Sequence of chain A:
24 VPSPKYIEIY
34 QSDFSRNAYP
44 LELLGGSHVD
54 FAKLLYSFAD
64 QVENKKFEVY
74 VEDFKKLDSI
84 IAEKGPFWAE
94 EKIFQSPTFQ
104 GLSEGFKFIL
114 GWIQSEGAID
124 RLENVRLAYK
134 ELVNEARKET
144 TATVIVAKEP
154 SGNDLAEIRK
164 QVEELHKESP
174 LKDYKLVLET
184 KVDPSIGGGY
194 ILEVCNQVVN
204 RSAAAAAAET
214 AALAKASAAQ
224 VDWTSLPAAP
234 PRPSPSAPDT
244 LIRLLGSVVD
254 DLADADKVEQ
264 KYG

This data describes a binding interaction between two proteins.

Sequence of chain B:
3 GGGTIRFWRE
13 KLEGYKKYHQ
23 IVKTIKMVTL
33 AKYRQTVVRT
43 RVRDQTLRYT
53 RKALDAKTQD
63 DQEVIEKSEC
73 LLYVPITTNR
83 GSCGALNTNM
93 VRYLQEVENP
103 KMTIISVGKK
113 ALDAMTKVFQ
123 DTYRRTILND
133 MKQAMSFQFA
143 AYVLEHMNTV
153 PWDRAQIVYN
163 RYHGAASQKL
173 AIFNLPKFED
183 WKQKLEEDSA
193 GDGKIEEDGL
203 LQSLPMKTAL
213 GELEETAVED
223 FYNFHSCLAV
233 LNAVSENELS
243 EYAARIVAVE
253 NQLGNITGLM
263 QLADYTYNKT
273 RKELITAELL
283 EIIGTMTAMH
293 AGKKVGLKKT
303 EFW

Residue-level contacts at the interface:
Residue W305 in chain B is in contact with residue F97 in chain A (closest heavy-atom distance 4.5 Å).
Residue W305 in chain B is in contact with residue F111 in chain A (closest heavy-atom distance 3.5 Å).
Residue T302 in chain B is in contact with residue Y33 in chain A (closest heavy-atom distance 2.6 Å).
Residue T302 in chain B contacts residue W115 in chain A (closest heavy-atom distance 4.5 Å).
Residue W305 in chain B contacts residue P25 in chain A (closest heavy-atom distance 3.7 Å).
Residue F304 in chain B contacts residue F111 in chain A (closest heavy-atom distance 3.1 Å).
Residue W305 in chain B is in contact with residue Y33 in chain A (closest heavy-atom distance 4.6 Å).
Residue K300 in chain B interacts with residue Y33 in chain A (closest heavy-atom distance 3.8 Å).
Residue F304 in chain B is in contact with residue F97 in chain A (closest heavy-atom distance 4.3 Å).
Residue K301 in chain B is in contact with residue D36 in chain A (closest heavy-atom distance 3.9 Å).
Residue L299 in chain B contacts residue W115 in chain A (closest heavy-atom distance 4.7 Å).
Residue L299 in chain B contacts residue D53 in chain A (closest heavy-atom distance 4.1 Å).
Residue K301 in chain B interacts with residue Y33 in chain A (closest heavy-atom distance 2.9 Å).
Residue K300 in chain B interacts with residue W115 in chain A (closest heavy-atom distance 3.3 Å).
Residue F304 in chain B contacts residue Y33 in chain A (closest heavy-atom distance 5.0 Å).
Residue E303 in chain B interacts with residue Y33 in chain A (closest heavy-atom distance 3.8 Å).
Residue L299 in chain B contacts residue S50 in chain A (closest heavy-atom distance 3.5 Å).
Residue G298 in chain B interacts with residue S50 in chain A (closest heavy-atom distance 4.7 Å).
Residue K301 in chain B is in contact with residue E119 in chain A (closest heavy-atom distance 4.1 Å).
Residue F304 in chain B interacts with residue G114 in chain A (closest heavy-atom distance 3.5 Å).
Residue K301 in chain B contacts residue W115 in chain A (closest heavy-atom distance 4.0 Å).
Residue W305 in chain B is in contact with residue Q34 in chain A (closest heavy-atom distance 4.6 Å).
Residue F304 in chain B contacts residue W115 in chain A (closest heavy-atom distance 3.3 Å).
Residue K300 in chain B interacts with residue S118 in chain A (closest heavy-atom distance 4.8 Å).
Residue E303 in chain B interacts with residue Q34 in chain A (closest heavy-atom distance 3.5 Å).
Residue L299 in chain B interacts with residue E119 in chain A (closest heavy-atom distance 2.6 Å).
Residue W305 in chain B interacts with residue I30 in chain A (closest heavy-atom distance 3.5 Å).
Residue K300 in chain B is in contact with residue E119 in chain A (closest heavy-atom distance 2.7 Å).
Residue F304 in chain B is in contact with residue S118 in chain A (closest heavy-atom distance 3.0 Å).
Residue L299 in chain B is in contact with residue G49 in chain A (closest heavy-atom distance 5.0 Å).